The following describes two proteins that form a bound complex.

Sequence of the second protein:
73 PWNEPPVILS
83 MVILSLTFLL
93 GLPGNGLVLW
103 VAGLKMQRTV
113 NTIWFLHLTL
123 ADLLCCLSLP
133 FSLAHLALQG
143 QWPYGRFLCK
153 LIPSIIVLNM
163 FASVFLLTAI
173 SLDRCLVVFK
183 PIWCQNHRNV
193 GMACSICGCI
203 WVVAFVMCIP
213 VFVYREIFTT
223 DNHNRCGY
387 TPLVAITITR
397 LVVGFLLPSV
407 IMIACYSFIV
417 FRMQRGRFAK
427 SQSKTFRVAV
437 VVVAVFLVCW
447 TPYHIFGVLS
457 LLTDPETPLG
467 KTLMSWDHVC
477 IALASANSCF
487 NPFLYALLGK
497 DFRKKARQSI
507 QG

Sequence of the first protein:
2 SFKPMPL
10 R

Interface contacts:
Residue R227 in the second protein interacts with residue F3 in the first protein (closest heavy-atom distance 3.0 Å).
Residue P155 in the second protein contacts residue L8 in the first protein (closest heavy-atom distance 3.2 Å).
Residue V159 in the second protein is in contact with residue R10 in the first protein (closest heavy-atom distance 3.8 Å).
Residue H137 in the second protein contacts residue M6 in the first protein (closest heavy-atom distance 4.4 Å).
Residue R396 in the second protein contacts residue R10 in the first protein (closest heavy-atom distance 2.4 Å).
Residue P448 in the second protein is in contact with residue R10 in the first protein (closest heavy-atom distance 4.9 Å).
Residue G229 in the second protein interacts with residue P5 in the first protein (closest heavy-atom distance 4.3 Å).
Residue P388 in the second protein contacts residue K4 in the first protein (closest heavy-atom distance 4.6 Å).
Residue W144 in the second protein is in contact with residue L8 in the first protein (closest heavy-atom distance 3.7 Å).
Residue Y230 in the second protein is in contact with residue K4 in the first protein (closest heavy-atom distance 3.1 Å).
Residue R217 in the second protein interacts with residue M6 in the first protein (closest heavy-atom distance 4.4 Å).
Residue E218 in the second protein is in contact with residue F3 in the first protein (closest heavy-atom distance 3.5 Å).
Residue G229 in the second protein interacts with residue K4 in the first protein (closest heavy-atom distance 4.8 Å).
Residue G229 in the second protein contacts residue F3 in the first protein (closest heavy-atom distance 3.2 Å).
Residue C228 in the second protein is in contact with residue P5 in the first protein (closest heavy-atom distance 4.6 Å).
Residue I477 in the second protein interacts with residue R10 in the first protein (closest heavy-atom distance 3.8 Å).
Residue V159 in the second protein interacts with residue L8 in the first protein (closest heavy-atom distance 4.8 Å).
Residue R217 in the second protein contacts residue R10 in the first protein (closest heavy-atom distance 3.8 Å).
Residue S134 in the second protein contacts residue L8 in the first protein (closest heavy-atom distance 3.6 Å).
Residue Y449 in the second protein contacts residue R10 in the first protein (closest heavy-atom distance 3.0 Å).
Residue Y230 in the second protein is in contact with residue M6 in the first protein (closest heavy-atom distance 3.2 Å).
Residue H137 in the second protein interacts with residue P7 in the first protein (closest heavy-atom distance 4.8 Å).
Residue F133 in the second protein contacts residue L8 in the first protein (closest heavy-atom distance 3.6 Å).
Residue F452 in the second protein contacts residue R10 in the first protein (closest heavy-atom distance 3.4 Å).
Residue I219 in the second protein interacts with residue F3 in the first protein (closest heavy-atom distance 4.1 Å).
Residue H137 in the second protein contacts residue L8 in the first protein (closest heavy-atom distance 3.5 Å).
Residue G453 in the second protein contacts residue R10 in the first protein (closest heavy-atom distance 3.2 Å).
Residue R217 in the second protein contacts residue L8 in the first protein (closest heavy-atom distance 4.4 Å).
Residue F220 in the second protein interacts with residue F3 in the first protein (closest heavy-atom distance 3.4 Å).
Residue G229 in the second protein is in contact with residue M6 in the first protein (closest heavy-atom distance 4.2 Å).
Residue C228 in the second protein interacts with residue M6 in the first protein (closest heavy-atom distance 4.1 Å).
Residue V213 in the second protein interacts with residue R10 in the first protein (closest heavy-atom distance 3.8 Å).
Residue Y230 in the second protein contacts residue F3 in the first protein (closest heavy-atom distance 3.9 Å).
Residue Y230 in the second protein contacts residue S2 in the first protein (closest heavy-atom distance 3.0 Å).
Residue D473 in the second protein contacts residue R10 in the first protein (closest heavy-atom distance 2.7 Å).
Residue C228 in the second protein is in contact with residue F3 in the first protein (closest heavy-atom distance 3.7 Å).
Residue L389 in the second protein is in contact with residue M6 in the first protein (closest heavy-atom distance 3.4 Å).
Residue I477 in the second protein contacts residue P7 in the first protein (closest heavy-atom distance 3.6 Å).
Residue Y230 in the second protein contacts residue P5 in the first protein (closest heavy-atom distance 4.8 Å).
Residue P155 in the second protein is in contact with residue R10 in the first protein (closest heavy-atom distance 4.8 Å).
Residue L389 in the second protein interacts with residue K4 in the first protein (closest heavy-atom distance 3.5 Å).
Residue I158 in the second protein interacts with residue L8 in the first protein (closest heavy-atom distance 3.6 Å).
Residue C476 in the second protein contacts residue R10 in the first protein (closest heavy-atom distance 3.8 Å).
Residue R217 in the second protein is in contact with residue P7 in the first protein (closest heavy-atom distance 3.8 Å).
Residue D473 in the second protein interacts with residue P7 in the first protein (closest heavy-atom distance 3.3 Å).
Residue R227 in the second protein is in contact with residue P5 in the first protein (closest heavy-atom distance 4.5 Å).
Residue Y230 in the second protein contacts residue R10 in the first protein (closest heavy-atom distance 2.7 Å).
Residue M470 in the second protein interacts with residue P5 in the first protein (closest heavy-atom distance 4.3 Å).
Residue H474 in the second protein contacts residue P7 in the first protein (closest heavy-atom distance 4.4 Å).